The following describes two proteins that form a bound complex.

Interface contacts:
Residue K78 in chain B interacts with residue Y582 in chain A (closest heavy-atom distance 4.3 Å).
Residue P79 in chain B interacts with residue G583 in chain A (closest heavy-atom distance 3.3 Å).
Residue K31 in chain B contacts residue D574 in chain A (closest heavy-atom distance 2.8 Å).
Residue A72 in chain B is in contact with residue W573 in chain A (closest heavy-atom distance 4.7 Å).
Residue V34 in chain B is in contact with residue V572 in chain A (closest heavy-atom distance 3.2 Å).
Residue M214 in chain B is in contact with residue I570 in chain A (closest heavy-atom distance 3.7 Å).
Residue S32 in chain B contacts residue W573 in chain A (closest heavy-atom distance 3.0 Å).
Residue K31 in chain B contacts residue Y575 in chain A (closest heavy-atom distance 3.2 Å).
Residue V91 in chain B contacts residue Y582 in chain A (closest heavy-atom distance 4.2 Å).
Residue I33 in chain B contacts residue D574 in chain A (closest heavy-atom distance 4.2 Å).
Residue S32 in chain B is in contact with residue Y575 in chain A (closest heavy-atom distance 3.4 Å).
Residue A72 in chain B interacts with residue L578 in chain A (closest heavy-atom distance 4.6 Å).
Residue I33 in chain B interacts with residue W573 in chain A (closest heavy-atom distance 2.1 Å).
Residue Y75 in chain B is in contact with residue L578 in chain A (closest heavy-atom distance 3.0 Å).
Residue Y75 in chain B contacts residue Y582 in chain A (closest heavy-atom distance 3.2 Å).
Residue P35 in chain B is in contact with residue W573 in chain A (closest heavy-atom distance 4.0 Å).
Residue I33 in chain B is in contact with residue V572 in chain A (closest heavy-atom distance 3.2 Å).
Residue V89 in chain B is in contact with residue Y582 in chain A (closest heavy-atom distance 4.8 Å).
Residue V34 in chain B contacts residue W573 in chain A (closest heavy-atom distance 4.5 Å).
Residue M210 in chain B interacts with residue I570 in chain A (closest heavy-atom distance 3.2 Å).
Residue T67 in chain B contacts residue Y575 in chain A (closest heavy-atom distance 4.2 Å).
Residue K31 in chain B interacts with residue W573 in chain A (closest heavy-atom distance 4.9 Å).
Residue Y75 in chain B interacts with residue R579 in chain A (closest heavy-atom distance 3.0 Å).
Residue Y112 in chain B contacts residue Y582 in chain A (closest heavy-atom distance 2.5 Å).
Residue P35 in chain B interacts with residue V572 in chain A (closest heavy-atom distance 3.3 Å).
Residue D71 in chain B is in contact with residue Y575 in chain A (closest heavy-atom distance 2.4 Å).
Residue V68 in chain B contacts residue Y575 in chain A (closest heavy-atom distance 3.6 Å).
Residue P35 in chain B interacts with residue I570 in chain A (closest heavy-atom distance 3.6 Å).
Residue K31 in chain B interacts with residue E576 in chain A (closest heavy-atom distance 4.3 Å).
Residue M214 in chain B interacts with residue V572 in chain A (closest heavy-atom distance 3.5 Å).
Residue I33 in chain B is in contact with residue Y575 in chain A (closest heavy-atom distance 3.4 Å).
Residue I33 in chain B contacts residue L578 in chain A (closest heavy-atom distance 3.5 Å).
Residue R76 in chain B interacts with residue W573 in chain A (closest heavy-atom distance 3.6 Å).
Residue S32 in chain B interacts with residue D574 in chain A (closest heavy-atom distance 3.6 Å).
Residue P35 in chain B is in contact with residue E571 in chain A (closest heavy-atom distance 2.5 Å).
Residue D71 in chain B is in contact with residue R579 in chain A (closest heavy-atom distance 4.1 Å).
Residue H77 in chain B contacts residue Y582 in chain A (closest heavy-atom distance 4.0 Å).
Residue S32 in chain B is in contact with residue V572 in chain A (closest heavy-atom distance 4.0 Å).
Residue K78 in chain B is in contact with residue E581 in chain A (closest heavy-atom distance 3.7 Å).
Residue Y75 in chain B interacts with residue Y575 in chain A (closest heavy-atom distance 4.2 Å).
Residue K114 in chain B is in contact with residue G583 in chain A (closest heavy-atom distance 4.3 Å).
Residue P79 in chain B is in contact with residue Y582 in chain A (closest heavy-atom distance 3.5 Å).
Residue V215 in chain B interacts with residue V572 in chain A (closest heavy-atom distance 4.4 Å).
Residue R74 in chain B interacts with residue Y582 in chain A (closest heavy-atom distance 3.2 Å).
Residue K78 in chain B contacts residue G583 in chain A (closest heavy-atom distance 4.5 Å).

Sequence of chain A:
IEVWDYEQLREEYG

Sequence of chain B:
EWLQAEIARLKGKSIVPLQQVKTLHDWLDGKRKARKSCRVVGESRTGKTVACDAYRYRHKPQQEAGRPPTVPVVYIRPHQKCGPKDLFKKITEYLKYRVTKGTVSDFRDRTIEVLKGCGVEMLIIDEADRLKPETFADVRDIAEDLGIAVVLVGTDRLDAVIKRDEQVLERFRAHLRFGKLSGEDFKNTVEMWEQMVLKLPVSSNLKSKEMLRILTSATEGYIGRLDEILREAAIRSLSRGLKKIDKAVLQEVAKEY